Sequence of the first protein:
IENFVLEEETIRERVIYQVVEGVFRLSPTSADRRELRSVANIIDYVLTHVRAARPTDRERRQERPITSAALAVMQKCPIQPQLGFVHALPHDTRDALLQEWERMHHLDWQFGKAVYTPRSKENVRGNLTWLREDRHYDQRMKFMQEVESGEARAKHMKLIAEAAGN

These two protein chains interact to form a complex.

Interface contacts:
Residue N138 in the second protein is in contact with residue R299 in the first protein (closest heavy-atom distance 3.5 Å).
Residue L180 in the second protein interacts with residue V240 in the first protein (closest heavy-atom distance 3.6 Å).
Residue V162 in the second protein is in contact with residue A255 in the first protein (closest heavy-atom distance 3.9 Å).
Residue M179 in the second protein contacts residue V240 in the first protein (closest heavy-atom distance 3.8 Å).
Residue Y152 in the second protein is in contact with residue F278 in the first protein (closest heavy-atom distance 3.0 Å).
Residue I167 in the second protein contacts residue N294 in the first protein (closest heavy-atom distance 3.8 Å).
Residue Y204 in the second protein is in contact with residue A237 in the first protein (closest heavy-atom distance 3.6 Å).
Residue D112 in the second protein contacts residue G293 in the first protein (closest heavy-atom distance 2.8 Å).
Residue Q174 in the second protein contacts residue W297 in the first protein (closest heavy-atom distance 3.3 Å).
Residue H159 in the second protein is in contact with residue G279 in the first protein (closest heavy-atom distance 3.8 Å).
Residue Q176 in the second protein is in contact with residue M241 in the first protein (closest heavy-atom distance 3.8 Å).
Residue G205 in the second protein contacts residue T234 in the first protein (closest heavy-atom distance 3.2 Å).
Residue R158 in the second protein is in contact with residue A255 in the first protein (closest heavy-atom distance 2.7 Å).
Residue E166 in the second protein contacts residue Y283 in the first protein (closest heavy-atom distance 2.9 Å).
Residue E166 in the second protein is in contact with residue R286 in the first protein (closest heavy-atom distance 3.6 Å).
Residue W117 in the second protein contacts residue W276 in the first protein (closest heavy-atom distance 3.6 Å).
Residue D115 in the second protein contacts residue N290 in the first protein (closest heavy-atom distance 3.4 Å).
Residue I156 in the second protein interacts with residue G279 in the first protein (closest heavy-atom distance 3.6 Å).
Residue Q176 in the second protein interacts with residue C244 in the first protein (closest heavy-atom distance 3.1 Å).
Residue Y152 in the second protein interacts with residue G279 in the first protein (closest heavy-atom distance 4.0 Å).
Residue F171 in the second protein contacts residue W297 in the first protein (closest heavy-atom distance 3.6 Å).
Residue D112 in the second protein interacts with residue N294 in the first protein (closest heavy-atom distance 3.7 Å).
Residue V172 in the second protein interacts with residue I246 in the first protein (closest heavy-atom distance 3.5 Å).
Residue F171 in the second protein is in contact with residue E300 in the first protein (closest heavy-atom distance 3.0 Å).
Residue N170 in the second protein is in contact with residue E289 in the first protein (closest heavy-atom distance 2.9 Å).
Residue W117 in the second protein contacts residue H273 in the first protein (closest heavy-atom distance 3.7 Å).
Residue V172 in the second protein interacts with residue P248 in the first protein (closest heavy-atom distance 3.9 Å).
Residue K175 in the second protein interacts with residue Y304 in the first protein (closest heavy-atom distance 3.6 Å).
Residue R163 in the second protein interacts with residue E289 in the first protein (closest heavy-atom distance 3.1 Å).
Residue L173 in the second protein contacts residue S287 in the first protein (closest heavy-atom distance 3.7 Å).
Residue L114 in the second protein contacts residue W276 in the first protein (closest heavy-atom distance 3.6 Å).
Residue N138 in the second protein contacts residue L295 in the first protein (closest heavy-atom distance 3.6 Å).
Residue Q164 in the second protein interacts with residue T296 in the first protein (closest heavy-atom distance 3.6 Å).
Residue F171 in the second protein contacts residue Y304 in the first protein (closest heavy-atom distance 3.9 Å).
Residue R155 in the second protein interacts with residue K280 in the first protein (closest heavy-atom distance 3.3 Å).
Residue Y204 in the second protein contacts residue T234 in the first protein (closest heavy-atom distance 3.5 Å).
Residue E202 in the second protein contacts residue T234 in the first protein (closest heavy-atom distance 3.7 Å).
Residue M179 in the second protein contacts residue K243 in the first protein (closest heavy-atom distance 3.5 Å).
Residue G205 in the second protein interacts with residue R231 in the first protein (closest heavy-atom distance 3.8 Å).
Residue N170 in the second protein contacts residue S287 in the first protein (closest heavy-atom distance 2.9 Å).
Residue V162 in the second protein interacts with residue F252 in the first protein (closest heavy-atom distance 3.6 Å).
Residue R163 in the second protein contacts residue R286 in the first protein (closest heavy-atom distance 2.9 Å).
Residue K203 in the second protein contacts residue T234 in the first protein (closest heavy-atom distance 3.1 Å).
Residue V162 in the second protein is in contact with residue L256 in the first protein (closest heavy-atom distance 3.7 Å).
Residue H159 in the second protein contacts residue A281 in the first protein (closest heavy-atom distance 3.0 Å).
Residue R158 in the second protein contacts residue P257 in the first protein (closest heavy-atom distance 3.8 Å).
Residue E166 in the second protein interacts with residue P285 in the first protein (closest heavy-atom distance 3.7 Å).
Residue K203 in the second protein is in contact with residue A236 in the first protein (closest heavy-atom distance 3.6 Å).
Residue I167 in the second protein is in contact with residue E289 in the first protein (closest heavy-atom distance 2.9 Å).
Residue D207 in the second protein contacts residue R231 in the first protein (closest heavy-atom distance 3.7 Å).
Residue Q119 in the second protein interacts with residue W276 in the first protein (closest heavy-atom distance 3.8 Å).
Residue D115 in the second protein contacts residue R286 in the first protein (closest heavy-atom distance 3.9 Å).
Residue R155 in the second protein is in contact with residue G279 in the first protein (closest heavy-atom distance 3.3 Å).
Residue I167 in the second protein is in contact with residue W297 in the first protein (closest heavy-atom distance 3.9 Å).
Residue Q176 in the second protein interacts with residue I246 in the first protein (closest heavy-atom distance 3.7 Å).
Residue K169 in the second protein is in contact with residue F252 in the first protein (closest heavy-atom distance 3.5 Å).
Residue H116 in the second protein interacts with residue W276 in the first protein (closest heavy-atom distance 3.3 Å).
Residue N170 in the second protein interacts with residue R286 in the first protein (closest heavy-atom distance 4.0 Å).
Residue M179 in the second protein is in contact with residue C244 in the first protein (closest heavy-atom distance 3.6 Å).
Residue Q119 in the second protein contacts residue Q277 in the first protein (closest heavy-atom distance 2.5 Å).

Sequence of the second protein:
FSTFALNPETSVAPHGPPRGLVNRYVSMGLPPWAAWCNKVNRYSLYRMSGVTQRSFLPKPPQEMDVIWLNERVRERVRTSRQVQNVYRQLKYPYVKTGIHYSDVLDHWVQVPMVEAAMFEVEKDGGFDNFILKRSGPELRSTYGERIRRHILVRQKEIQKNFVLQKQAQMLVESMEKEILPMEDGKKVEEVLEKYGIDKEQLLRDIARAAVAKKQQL